Sequence of the first protein:
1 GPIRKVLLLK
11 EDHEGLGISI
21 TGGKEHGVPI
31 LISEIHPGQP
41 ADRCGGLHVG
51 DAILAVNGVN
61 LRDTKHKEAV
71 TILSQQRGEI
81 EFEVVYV

Contacts between the two chains:
Residue L73 in the first protein interacts with residue I10 in the second protein (closest heavy-atom distance 3.7 Å).
Residue S19 in the first protein is in contact with residue I10 in the second protein (closest heavy-atom distance 4.8 Å).
Residue I20 in the first protein is in contact with residue T7 in the second protein (closest heavy-atom distance 3.2 Å).
Residue L16 in the first protein interacts with residue I10 in the second protein (closest heavy-atom distance 2.9 Å).
Residue S33 in the first protein contacts residue T7 in the second protein (closest heavy-atom distance 3.9 Å).
Residue H66 in the first protein interacts with residue P6 in the second protein (closest heavy-atom distance 3.5 Å).
Residue I18 in the first protein contacts residue S8 in the second protein (closest heavy-atom distance 4.0 Å).
Residue I20 in the first protein interacts with residue S8 in the second protein (closest heavy-atom distance 2.9 Å).
Residue V28 in the first protein interacts with residue L5 in the second protein (closest heavy-atom distance 4.1 Å).
Residue I18 in the first protein is in contact with residue K9 in the second protein (closest heavy-atom distance 3.8 Å).
Residue H66 in the first protein interacts with residue S8 in the second protein (closest heavy-atom distance 2.7 Å).
Residue G22 in the first protein contacts residue P6 in the second protein (closest heavy-atom distance 3.6 Å).
Residue I18 in the first protein is in contact with residue I10 in the second protein (closest heavy-atom distance 2.9 Å).
Residue G15 in the first protein interacts with residue I10 in the second protein (closest heavy-atom distance 3.6 Å).
Residue E34 in the first protein contacts residue K9 in the second protein (closest heavy-atom distance 4.7 Å).
Residue V70 in the first protein interacts with residue S8 in the second protein (closest heavy-atom distance 3.7 Å).
Residue T21 in the first protein is in contact with residue T7 in the second protein (closest heavy-atom distance 3.6 Å).
Residue S19 in the first protein interacts with residue K9 in the second protein (closest heavy-atom distance 3.5 Å).
Residue H26 in the first protein contacts residue R4 in the second protein (closest heavy-atom distance 4.0 Å).
Residue V70 in the first protein interacts with residue I10 in the second protein (closest heavy-atom distance 4.0 Å).
Residue H26 in the first protein is in contact with residue L5 in the second protein (closest heavy-atom distance 3.5 Å).
Residue S74 in the first protein interacts with residue I10 in the second protein (closest heavy-atom distance 4.0 Å).
Residue I20 in the first protein interacts with residue P6 in the second protein (closest heavy-atom distance 3.9 Å).
Residue H36 in the first protein is in contact with residue K9 in the second protein (closest heavy-atom distance 4.2 Å).
Residue I20 in the first protein contacts residue I10 in the second protein (closest heavy-atom distance 4.0 Å).
Residue H36 in the first protein interacts with residue I10 in the second protein (closest heavy-atom distance 4.2 Å).
Residue T21 in the first protein contacts residue L5 in the second protein (closest heavy-atom distance 3.4 Å).
Residue H26 in the first protein is in contact with residue P6 in the second protein (closest heavy-atom distance 3.1 Å).
Residue T21 in the first protein contacts residue P6 in the second protein (closest heavy-atom distance 2.7 Å).
Residue S19 in the first protein interacts with residue T7 in the second protein (closest heavy-atom distance 4.0 Å).
Residue S19 in the first protein interacts with residue S8 in the second protein (closest heavy-atom distance 3.2 Å).
Residue G17 in the first protein interacts with residue I10 in the second protein (closest heavy-atom distance 3.0 Å).
Residue H66 in the first protein contacts residue T7 in the second protein (closest heavy-atom distance 4.1 Å).
Residue G22 in the first protein is in contact with residue L5 in the second protein (closest heavy-atom distance 4.5 Å).

This data describes a binding interaction between two proteins.

Sequence of the second protein:
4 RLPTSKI